Contacts between the two chains:
Residue L266 in chain A is in contact with residue N9 in chain B (closest heavy-atom distance 3.2 Å).
Residue I295 in chain A contacts residue N10 in chain B (closest heavy-atom distance 3.2 Å).
Residue D265 in chain A interacts with residue N10 in chain B (closest heavy-atom distance 3.0 Å).
Residue Y296 in chain A interacts with residue C8 in chain B (closest heavy-atom distance 3.4 Å).
Residue L266 in chain A is in contact with residue N10 in chain B (closest heavy-atom distance 3.4 Å).
Residue L287 in chain A contacts residue L2 in chain B (closest heavy-atom distance 4.8 Å).
Residue K258 in chain A is in contact with residue N10 in chain B (closest heavy-atom distance 3.9 Å).
Residue Y296 in chain A is in contact with residue N10 in chain B (closest heavy-atom distance 4.4 Å).
Residue L287 in chain A contacts residue M11 in chain B (closest heavy-atom distance 3.5 Å).
Residue I295 in chain A is in contact with residue R27 in chain B (closest heavy-atom distance 3.8 Å).
Residue A284 in chain A is in contact with residue L2 in chain B (closest heavy-atom distance 3.6 Å).
Residue Y296 in chain A contacts residue S28 in chain B (closest heavy-atom distance 2.9 Å).
Residue S264 in chain A interacts with residue N9 in chain B (closest heavy-atom distance 3.3 Å).
Residue L263 in chain A interacts with residue N10 in chain B (closest heavy-atom distance 3.2 Å).
Residue S264 in chain A interacts with residue N10 in chain B (closest heavy-atom distance 3.5 Å).
Residue L266 in chain A is in contact with residue F4 in chain B (closest heavy-atom distance 4.6 Å).
Residue D265 in chain A contacts residue M11 in chain B (closest heavy-atom distance 3.1 Å).
Residue I295 in chain A contacts residue S28 in chain B (closest heavy-atom distance 4.0 Å).

Sequence of chain A:
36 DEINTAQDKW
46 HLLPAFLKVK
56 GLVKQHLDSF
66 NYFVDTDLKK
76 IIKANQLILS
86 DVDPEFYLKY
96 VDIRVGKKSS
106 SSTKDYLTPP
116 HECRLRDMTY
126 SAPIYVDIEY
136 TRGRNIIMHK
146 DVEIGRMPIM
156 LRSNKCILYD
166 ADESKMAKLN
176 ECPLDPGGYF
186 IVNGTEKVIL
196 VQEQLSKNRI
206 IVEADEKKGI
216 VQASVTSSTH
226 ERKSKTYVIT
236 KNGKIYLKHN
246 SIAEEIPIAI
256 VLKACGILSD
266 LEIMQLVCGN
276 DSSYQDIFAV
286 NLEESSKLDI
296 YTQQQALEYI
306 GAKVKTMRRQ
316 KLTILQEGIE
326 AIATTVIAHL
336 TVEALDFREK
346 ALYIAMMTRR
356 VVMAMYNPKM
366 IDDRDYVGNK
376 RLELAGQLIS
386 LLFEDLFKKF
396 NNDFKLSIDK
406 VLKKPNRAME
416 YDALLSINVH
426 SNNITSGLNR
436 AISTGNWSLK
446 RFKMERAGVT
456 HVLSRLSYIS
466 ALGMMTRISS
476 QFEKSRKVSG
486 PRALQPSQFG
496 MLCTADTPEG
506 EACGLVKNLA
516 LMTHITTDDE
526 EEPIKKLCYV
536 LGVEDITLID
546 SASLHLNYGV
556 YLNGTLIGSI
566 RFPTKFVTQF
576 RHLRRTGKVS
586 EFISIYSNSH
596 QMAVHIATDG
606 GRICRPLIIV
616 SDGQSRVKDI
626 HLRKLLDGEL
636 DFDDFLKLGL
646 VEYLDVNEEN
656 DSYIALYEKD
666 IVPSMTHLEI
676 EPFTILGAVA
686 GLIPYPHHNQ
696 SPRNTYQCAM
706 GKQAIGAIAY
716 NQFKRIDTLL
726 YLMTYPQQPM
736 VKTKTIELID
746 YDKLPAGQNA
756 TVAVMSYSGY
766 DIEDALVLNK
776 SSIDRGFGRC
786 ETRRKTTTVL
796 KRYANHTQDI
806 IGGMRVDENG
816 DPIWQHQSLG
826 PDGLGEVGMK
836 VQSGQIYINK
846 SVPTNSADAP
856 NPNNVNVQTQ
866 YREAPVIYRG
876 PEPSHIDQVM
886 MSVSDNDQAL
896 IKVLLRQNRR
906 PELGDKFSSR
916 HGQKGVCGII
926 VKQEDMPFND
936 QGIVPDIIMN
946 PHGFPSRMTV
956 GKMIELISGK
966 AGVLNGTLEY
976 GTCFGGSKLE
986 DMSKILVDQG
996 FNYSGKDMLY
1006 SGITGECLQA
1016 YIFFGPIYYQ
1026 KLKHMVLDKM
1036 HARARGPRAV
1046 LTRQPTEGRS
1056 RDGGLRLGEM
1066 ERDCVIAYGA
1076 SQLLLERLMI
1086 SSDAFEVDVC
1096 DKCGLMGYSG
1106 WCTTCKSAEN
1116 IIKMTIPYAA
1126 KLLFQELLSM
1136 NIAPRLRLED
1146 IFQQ

The following describes two proteins that form a bound complex.

Sequence of chain B:
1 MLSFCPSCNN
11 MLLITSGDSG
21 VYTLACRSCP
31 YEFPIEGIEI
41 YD